Sequence of protein 2:
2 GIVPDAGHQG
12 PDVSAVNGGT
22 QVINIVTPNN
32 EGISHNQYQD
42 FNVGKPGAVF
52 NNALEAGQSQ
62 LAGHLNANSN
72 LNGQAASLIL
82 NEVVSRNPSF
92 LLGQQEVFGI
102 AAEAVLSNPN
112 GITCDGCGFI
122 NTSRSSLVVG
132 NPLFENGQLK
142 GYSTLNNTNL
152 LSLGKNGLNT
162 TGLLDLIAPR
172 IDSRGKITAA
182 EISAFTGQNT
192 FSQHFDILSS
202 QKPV

Sequence of protein 1:
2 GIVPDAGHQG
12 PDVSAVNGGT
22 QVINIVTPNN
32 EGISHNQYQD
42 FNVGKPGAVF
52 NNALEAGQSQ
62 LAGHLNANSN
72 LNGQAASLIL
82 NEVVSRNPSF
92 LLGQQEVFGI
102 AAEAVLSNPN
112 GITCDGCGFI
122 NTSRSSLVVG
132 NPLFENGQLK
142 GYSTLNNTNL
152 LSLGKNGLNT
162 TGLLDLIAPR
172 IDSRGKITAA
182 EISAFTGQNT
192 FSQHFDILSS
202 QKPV

Contacts between the two chains:
Residue K177 in protein 1 is in contact with residue Q61 in protein 2 (closest heavy-atom distance 3.4 Å).
Residue T162 in protein 1 contacts residue T179 in protein 2 (closest heavy-atom distance 4.8 Å).
Residue I121 in protein 1 is in contact with residue K177 in protein 2 (closest heavy-atom distance 4.8 Å).
Residue T179 in protein 1 interacts with residue T162 in protein 2 (closest heavy-atom distance 4.8 Å).
Residue K177 in protein 1 contacts residue I121 in protein 2 (closest heavy-atom distance 4.8 Å).
Residue Q61 in protein 1 contacts residue K177 in protein 2 (closest heavy-atom distance 3.4 Å).

The following describes two proteins that form a bound complex.